Sequence of protein 1:
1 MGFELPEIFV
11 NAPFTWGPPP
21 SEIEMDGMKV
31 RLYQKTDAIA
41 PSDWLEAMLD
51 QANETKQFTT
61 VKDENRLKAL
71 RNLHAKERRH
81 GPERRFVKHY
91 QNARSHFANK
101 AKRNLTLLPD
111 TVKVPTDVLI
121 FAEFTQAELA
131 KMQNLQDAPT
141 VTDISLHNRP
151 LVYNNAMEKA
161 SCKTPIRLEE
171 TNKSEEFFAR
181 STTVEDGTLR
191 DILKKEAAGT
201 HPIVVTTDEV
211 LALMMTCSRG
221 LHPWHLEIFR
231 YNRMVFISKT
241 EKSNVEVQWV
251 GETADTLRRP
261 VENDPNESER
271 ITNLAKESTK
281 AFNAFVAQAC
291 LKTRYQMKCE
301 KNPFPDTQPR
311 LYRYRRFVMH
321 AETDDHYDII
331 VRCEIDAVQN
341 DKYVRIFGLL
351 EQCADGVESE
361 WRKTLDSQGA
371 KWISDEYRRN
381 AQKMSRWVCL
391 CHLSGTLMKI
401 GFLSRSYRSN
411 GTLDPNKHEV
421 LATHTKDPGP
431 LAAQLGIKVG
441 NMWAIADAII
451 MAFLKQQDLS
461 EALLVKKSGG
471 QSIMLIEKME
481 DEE

This data describes a binding interaction between two proteins.

Sequence of protein 2:
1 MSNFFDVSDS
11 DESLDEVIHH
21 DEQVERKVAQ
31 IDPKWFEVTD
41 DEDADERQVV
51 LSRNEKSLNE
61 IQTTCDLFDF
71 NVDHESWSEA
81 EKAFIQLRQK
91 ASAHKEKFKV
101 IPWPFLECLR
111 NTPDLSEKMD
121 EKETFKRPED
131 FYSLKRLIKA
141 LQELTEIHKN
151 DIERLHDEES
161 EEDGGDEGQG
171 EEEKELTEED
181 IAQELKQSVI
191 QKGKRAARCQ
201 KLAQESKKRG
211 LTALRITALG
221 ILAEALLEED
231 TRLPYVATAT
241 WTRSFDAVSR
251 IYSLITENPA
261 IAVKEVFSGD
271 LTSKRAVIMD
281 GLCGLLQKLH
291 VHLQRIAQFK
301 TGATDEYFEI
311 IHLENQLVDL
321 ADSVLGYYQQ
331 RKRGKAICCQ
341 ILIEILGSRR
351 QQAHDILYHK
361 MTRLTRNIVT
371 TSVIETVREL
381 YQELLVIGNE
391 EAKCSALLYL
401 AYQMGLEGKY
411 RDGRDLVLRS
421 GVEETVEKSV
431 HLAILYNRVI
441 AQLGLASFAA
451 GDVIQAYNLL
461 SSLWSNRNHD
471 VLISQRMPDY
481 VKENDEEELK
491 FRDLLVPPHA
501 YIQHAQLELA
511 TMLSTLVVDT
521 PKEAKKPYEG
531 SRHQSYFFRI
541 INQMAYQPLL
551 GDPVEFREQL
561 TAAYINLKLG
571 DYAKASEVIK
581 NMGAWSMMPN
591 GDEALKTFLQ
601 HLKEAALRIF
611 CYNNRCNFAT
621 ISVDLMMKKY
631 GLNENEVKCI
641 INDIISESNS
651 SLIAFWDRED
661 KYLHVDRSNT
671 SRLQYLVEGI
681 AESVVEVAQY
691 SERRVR

Contacts between the two chains:
Residue L233 in protein 2 interacts with residue Q51 in protein 1 (closest heavy-atom distance 2.9 Å).
Residue N458 in protein 2 is in contact with residue E22 in protein 1 (closest heavy-atom distance 3.4 Å).
Residue N542 in protein 2 contacts residue H80 in protein 1 (closest heavy-atom distance 3.4 Å).
Residue Y436 in protein 2 interacts with residue E24 in protein 1 (closest heavy-atom distance 3.9 Å).
Residue E488 in protein 2 is in contact with residue M48 in protein 1 (closest heavy-atom distance 4.1 Å).
Residue R467 in protein 2 interacts with residue R78 in protein 1 (closest heavy-atom distance 3.9 Å).
Residue R419 in protein 2 is in contact with residue W16 in protein 1 (closest heavy-atom distance 3.8 Å).
Residue T231 in protein 2 contacts residue D43 in protein 1 (closest heavy-atom distance 4.1 Å).
Residue R419 in protein 2 is in contact with residue F9 in protein 1 (closest heavy-atom distance 3.5 Å).
Residue F538 in protein 2 contacts residue E77 in protein 1 (closest heavy-atom distance 3.7 Å).
Residue R295 in protein 2 interacts with residue W44 in protein 1 (closest heavy-atom distance 2.8 Å).
Residue Q534 in protein 2 contacts residue R78 in protein 1 (closest heavy-atom distance 3.5 Å).
Residue R467 in protein 2 interacts with residue M28 in protein 1 (closest heavy-atom distance 3.8 Å).
Residue L494 in protein 2 is in contact with residue K29 in protein 1 (closest heavy-atom distance 3.3 Å).
Residue L380 in protein 2 interacts with residue F9 in protein 1 (closest heavy-atom distance 4.0 Å).
Residue L233 in protein 2 contacts residue M48 in protein 1 (closest heavy-atom distance 4.0 Å).
Residue R414 in protein 2 interacts with residue P19 in protein 1 (closest heavy-atom distance 3.6 Å).
Residue R419 in protein 2 contacts residue T15 in protein 1 (closest heavy-atom distance 3.6 Å).
Residue Y235 in protein 2 interacts with residue W44 in protein 1 (closest heavy-atom distance 4.1 Å).
Residue Y436 in protein 2 contacts residue I23 in protein 1 (closest heavy-atom distance 3.8 Å).
Residue S462 in protein 2 interacts with residue M25 in protein 1 (closest heavy-atom distance 3.8 Å).
Residue L418 in protein 2 interacts with residue W16 in protein 1 (closest heavy-atom distance 3.5 Å).
Residue L489 in protein 2 is in contact with residue L45 in protein 1 (closest heavy-atom distance 3.8 Å).
Residue K490 in protein 2 contacts residue K29 in protein 1 (closest heavy-atom distance 2.6 Å).
Residue R419 in protein 2 is in contact with residue P13 in protein 1 (closest heavy-atom distance 3.4 Å).
Residue N437 in protein 2 interacts with residue M25 in protein 1 (closest heavy-atom distance 2.7 Å).
Residue T231 in protein 2 contacts residue A47 in protein 1 (closest heavy-atom distance 3.9 Å).
Residue A433 in protein 2 interacts with residue M28 in protein 1 (closest heavy-atom distance 3.7 Å).
Residue P234 in protein 2 is in contact with residue A47 in protein 1 (closest heavy-atom distance 4.0 Å).
Residue E379 in protein 2 contacts residue F9 in protein 1 (closest heavy-atom distance 3.2 Å).
Residue I440 in protein 2 contacts residue I23 in protein 1 (closest heavy-atom distance 3.6 Å).
Residue L463 in protein 2 interacts with residue M25 in protein 1 (closest heavy-atom distance 3.2 Å).
Residue N437 in protein 2 contacts residue D26 in protein 1 (closest heavy-atom distance 2.7 Å).
Residue S420 in protein 2 contacts residue F14 in protein 1 (closest heavy-atom distance 4.0 Å).
Residue L418 in protein 2 contacts residue S21 in protein 1 (closest heavy-atom distance 4.0 Å).
Residue R419 in protein 2 contacts residue A12 in protein 1 (closest heavy-atom distance 3.9 Å).
Residue L400 in protein 2 contacts residue F9 in protein 1 (closest heavy-atom distance 3.7 Å).
Residue N468 in protein 2 is in contact with residue E77 in protein 1 (closest heavy-atom distance 3.2 Å).
Residue S462 in protein 2 interacts with residue I23 in protein 1 (closest heavy-atom distance 3.6 Å).
Residue S462 in protein 2 is in contact with residue E22 in protein 1 (closest heavy-atom distance 3.5 Å).
Residue E486 in protein 2 contacts residue L45 in protein 1 (closest heavy-atom distance 3.8 Å).
Residue E423 in protein 2 contacts residue I23 in protein 1 (closest heavy-atom distance 3.2 Å).
Residue L418 in protein 2 contacts residue T15 in protein 1 (closest heavy-atom distance 2.3 Å).
Residue N466 in protein 2 interacts with residue R78 in protein 1 (closest heavy-atom distance 4.0 Å).
Residue L489 in protein 2 is in contact with residue W44 in protein 1 (closest heavy-atom distance 4.0 Å).
Residue Y436 in protein 2 contacts residue D26 in protein 1 (closest heavy-atom distance 3.5 Å).
Residue R232 in protein 2 interacts with residue A47 in protein 1 (closest heavy-atom distance 3.7 Å).
Residue N468 in protein 2 contacts residue R78 in protein 1 (closest heavy-atom distance 3.3 Å).
Residue R419 in protein 2 contacts residue F14 in protein 1 (closest heavy-atom distance 2.9 Å).
Residue P234 in protein 2 is in contact with residue W44 in protein 1 (closest heavy-atom distance 2.1 Å).
Residue F491 in protein 2 interacts with residue K29 in protein 1 (closest heavy-atom distance 3.5 Å).
Residue L233 in protein 2 contacts residue A47 in protein 1 (closest heavy-atom distance 3.9 Å).
Residue R467 in protein 2 is in contact with residue V30 in protein 1 (closest heavy-atom distance 4.0 Å).
Residue Y436 in protein 2 is in contact with residue M25 in protein 1 (closest heavy-atom distance 3.9 Å).
Residue F538 in protein 2 is in contact with residue H80 in protein 1 (closest heavy-atom distance 3.6 Å).
Residue N466 in protein 2 interacts with residue M25 in protein 1 (closest heavy-atom distance 3.7 Å).
Residue G421 in protein 2 interacts with residue F14 in protein 1 (closest heavy-atom distance 4.0 Å).
Residue I434 in protein 2 is in contact with residue M28 in protein 1 (closest heavy-atom distance 3.1 Å).
Residue D415 in protein 2 is in contact with residue W16 in protein 1 (closest heavy-atom distance 3.5 Å).
Residue L384 in protein 2 contacts residue N11 in protein 1 (closest heavy-atom distance 3.2 Å).